Sequence of protein 2:
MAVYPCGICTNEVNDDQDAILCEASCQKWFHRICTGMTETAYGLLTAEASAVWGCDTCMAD

These two protein chains interact to form a complex.

Sequence of protein 1:
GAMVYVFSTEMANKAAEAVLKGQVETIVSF

Contacts between the two chains:
Residue S52 in protein 2 interacts with residue M3 in protein 1 (closest heavy-atom distance 3.7 Å).
Residue T42 in protein 2 interacts with residue A16 in protein 1 (closest heavy-atom distance 3.8 Å).
Residue G56 in protein 2 contacts residue T9 in protein 1 (closest heavy-atom distance 4.3 Å).
Residue L46 in protein 2 interacts with residue V19 in protein 1 (closest heavy-atom distance 4.3 Å).
Residue A43 in protein 2 is in contact with residue N13 in protein 1 (closest heavy-atom distance 3.2 Å).
Residue S52 in protein 2 is in contact with residue Y5 in protein 1 (closest heavy-atom distance 2.9 Å).
Residue V54 in protein 2 contacts residue F7 in protein 1 (closest heavy-atom distance 2.8 Å).
Residue A43 in protein 2 interacts with residue A12 in protein 1 (closest heavy-atom distance 3.5 Å).
Residue V54 in protein 2 interacts with residue Y5 in protein 1 (closest heavy-atom distance 3.0 Å).
Residue T42 in protein 2 is in contact with residue E17 in protein 1 (closest heavy-atom distance 4.5 Å).
Residue A53 in protein 2 is in contact with residue Y5 in protein 1 (closest heavy-atom distance 3.2 Å).
Residue S52 in protein 2 contacts residue G1 in protein 1 (closest heavy-atom distance 4.5 Å).
Residue M39 in protein 2 is in contact with residue N13 in protein 1 (closest heavy-atom distance 3.5 Å).
Residue G56 in protein 2 contacts residue V6 in protein 1 (closest heavy-atom distance 4.6 Å).
Residue G56 in protein 2 interacts with residue S8 in protein 1 (closest heavy-atom distance 4.0 Å).
Residue L46 in protein 2 is in contact with residue A16 in protein 1 (closest heavy-atom distance 3.9 Å).
Residue G38 in protein 2 interacts with residue T9 in protein 1 (closest heavy-atom distance 4.0 Å).
Residue A53 in protein 2 is in contact with residue F7 in protein 1 (closest heavy-atom distance 3.5 Å).
Residue V54 in protein 2 is in contact with residue V6 in protein 1 (closest heavy-atom distance 3.5 Å).
Residue W55 in protein 2 interacts with residue F7 in protein 1 (closest heavy-atom distance 3.3 Å).
Residue V54 in protein 2 interacts with residue V4 in protein 1 (closest heavy-atom distance 3.7 Å).
Residue G56 in protein 2 is in contact with residue F7 in protein 1 (closest heavy-atom distance 3.0 Å).
Residue M39 in protein 2 contacts residue A12 in protein 1 (closest heavy-atom distance 4.8 Å).
Residue T42 in protein 2 is in contact with residue L20 in protein 1 (closest heavy-atom distance 4.0 Å).
Residue T37 in protein 2 is in contact with residue T9 in protein 1 (closest heavy-atom distance 3.6 Å).
Residue A43 in protein 2 is in contact with residue A16 in protein 1 (closest heavy-atom distance 3.6 Å).
Residue S52 in protein 2 interacts with residue V4 in protein 1 (closest heavy-atom distance 3.3 Å).
Residue W55 in protein 2 interacts with residue V6 in protein 1 (closest heavy-atom distance 4.9 Å).
Residue L47 in protein 2 is in contact with residue F7 in protein 1 (closest heavy-atom distance 3.8 Å).
Residue M61 in protein 2 interacts with residue V6 in protein 1 (closest heavy-atom distance 3.8 Å).
Residue T40 in protein 2 interacts with residue N13 in protein 1 (closest heavy-atom distance 3.0 Å).
Residue L46 in protein 2 contacts residue A15 in protein 1 (closest heavy-atom distance 4.0 Å).
Residue G38 in protein 2 contacts residue N13 in protein 1 (closest heavy-atom distance 3.1 Å).
Residue L46 in protein 2 interacts with residue A12 in protein 1 (closest heavy-atom distance 4.4 Å).
Residue M61 in protein 2 interacts with residue F7 in protein 1 (closest heavy-atom distance 4.4 Å).
Residue A26 in protein 2 interacts with residue V6 in protein 1 (closest heavy-atom distance 3.9 Å).
Residue M39 in protein 2 contacts residue T9 in protein 1 (closest heavy-atom distance 3.8 Å).
Residue T40 in protein 2 interacts with residue A16 in protein 1 (closest heavy-atom distance 4.5 Å).
Residue T40 in protein 2 is in contact with residue E17 in protein 1 (closest heavy-atom distance 4.5 Å).
Residue M61 in protein 2 contacts residue S8 in protein 1 (closest heavy-atom distance 4.0 Å).
Residue W55 in protein 2 interacts with residue T9 in protein 1 (closest heavy-atom distance 2.9 Å).
Residue L47 in protein 2 interacts with residue A12 in protein 1 (closest heavy-atom distance 3.6 Å).
Residue W55 in protein 2 is in contact with residue S8 in protein 1 (closest heavy-atom distance 3.9 Å).
Residue D58 in protein 2 is in contact with residue T9 in protein 1 (closest heavy-atom distance 4.1 Å).